Sequence of chain A:
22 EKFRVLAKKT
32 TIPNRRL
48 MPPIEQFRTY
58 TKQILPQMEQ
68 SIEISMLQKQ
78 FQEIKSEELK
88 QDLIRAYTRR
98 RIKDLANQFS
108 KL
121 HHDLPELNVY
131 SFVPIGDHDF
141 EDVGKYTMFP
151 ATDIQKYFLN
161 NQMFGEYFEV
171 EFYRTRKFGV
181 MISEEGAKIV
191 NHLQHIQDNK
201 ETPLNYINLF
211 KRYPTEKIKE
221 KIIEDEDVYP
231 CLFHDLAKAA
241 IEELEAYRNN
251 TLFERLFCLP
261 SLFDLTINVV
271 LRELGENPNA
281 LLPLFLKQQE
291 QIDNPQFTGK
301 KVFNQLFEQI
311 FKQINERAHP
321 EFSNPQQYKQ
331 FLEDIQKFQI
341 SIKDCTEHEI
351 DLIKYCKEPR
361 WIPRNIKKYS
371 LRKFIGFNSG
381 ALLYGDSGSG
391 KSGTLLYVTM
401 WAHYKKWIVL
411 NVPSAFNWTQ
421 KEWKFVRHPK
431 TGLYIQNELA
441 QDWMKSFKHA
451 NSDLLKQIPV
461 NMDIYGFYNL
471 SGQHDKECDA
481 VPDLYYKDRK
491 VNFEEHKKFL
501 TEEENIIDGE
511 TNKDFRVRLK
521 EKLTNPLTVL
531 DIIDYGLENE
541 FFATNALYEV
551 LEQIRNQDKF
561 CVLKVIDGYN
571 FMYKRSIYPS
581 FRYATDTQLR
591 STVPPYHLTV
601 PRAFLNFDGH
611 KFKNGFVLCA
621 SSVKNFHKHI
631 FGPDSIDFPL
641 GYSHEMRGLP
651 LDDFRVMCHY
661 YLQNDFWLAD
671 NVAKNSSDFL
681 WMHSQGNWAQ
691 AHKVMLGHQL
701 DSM

Sequence of chain B:
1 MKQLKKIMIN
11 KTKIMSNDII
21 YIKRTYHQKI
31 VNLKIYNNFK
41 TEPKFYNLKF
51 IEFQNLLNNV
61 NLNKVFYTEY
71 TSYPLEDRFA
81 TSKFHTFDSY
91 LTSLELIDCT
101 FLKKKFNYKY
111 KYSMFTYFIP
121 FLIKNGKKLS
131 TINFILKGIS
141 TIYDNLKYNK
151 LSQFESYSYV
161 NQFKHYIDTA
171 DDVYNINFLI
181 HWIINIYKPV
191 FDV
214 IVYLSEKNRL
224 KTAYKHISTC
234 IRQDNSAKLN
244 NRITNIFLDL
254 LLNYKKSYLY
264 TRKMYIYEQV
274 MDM

Contacts between the two chains:
Residue F132 in chain A interacts with residue F39 in chain B (closest heavy-atom distance 3.4 Å).
Residue L696 in chain A interacts with residue S140 in chain B (closest heavy-atom distance 3.7 Å).
Residue D137 in chain A contacts residue Y36 in chain B (closest heavy-atom distance 3.0 Å).
Residue A669 in chain A is in contact with residue D171 in chain B (closest heavy-atom distance 3.4 Å).
Residue K30 in chain A interacts with residue T71 in chain B (closest heavy-atom distance 3.5 Å).
Residue F149 in chain A contacts residue E42 in chain B (closest heavy-atom distance 2.9 Å).
Residue K23 in chain A interacts with residue D77 in chain B (closest heavy-atom distance 3.2 Å).
Residue V26 in chain A interacts with residue Y70 in chain B (closest heavy-atom distance 3.7 Å).
Residue Y130 in chain A contacts residue K49 in chain B (closest heavy-atom distance 3.1 Å).
Residue L124 in chain A is in contact with residue H85 in chain B (closest heavy-atom distance 3.7 Å).
Residue P134 in chain A interacts with residue F39 in chain B (closest heavy-atom distance 3.7 Å).
Residue T32 in chain A interacts with residue S72 in chain B (closest heavy-atom distance 3.4 Å).
Residue M703 in chain A contacts residue Y112 in chain B (closest heavy-atom distance 2.2 Å).
Residue F24 in chain A is in contact with residue F79 in chain B (closest heavy-atom distance 3.7 Å).
Residue D701 in chain A interacts with residue N175 in chain B (closest heavy-atom distance 2.7 Å).
Residue V133 in chain A contacts residue F39 in chain B (closest heavy-atom distance 3.7 Å).
Residue D701 in chain A contacts residue Y174 in chain B (closest heavy-atom distance 3.1 Å).
Residue N128 in chain A contacts residue Y73 in chain B (closest heavy-atom distance 3.5 Å).
Residue P125 in chain A contacts residue F79 in chain B (closest heavy-atom distance 3.6 Å).
Residue R174 in chain A interacts with residue Y148 in chain B (closest heavy-atom distance 3.1 Å).
Residue D665 in chain A interacts with residue Y148 in chain B (closest heavy-atom distance 2.3 Å).
Residue K145 in chain A interacts with residue Y73 in chain B (closest heavy-atom distance 3.2 Å).
Residue V672 in chain A is in contact with residue S89 in chain B (closest heavy-atom distance 3.3 Å).
Residue P34 in chain A is in contact with residue A80 in chain B (closest heavy-atom distance 3.6 Å).
Residue D701 in chain A contacts residue I176 in chain B (closest heavy-atom distance 3.1 Å).
Residue P134 in chain A contacts residue N38 in chain B (closest heavy-atom distance 3.6 Å).
Residue P134 in chain A contacts residue Y36 in chain B (closest heavy-atom distance 3.5 Å).
Residue D670 in chain A is in contact with residue Y174 in chain B (closest heavy-atom distance 3.0 Å).
Residue P150 in chain A interacts with residue T41 in chain B (closest heavy-atom distance 3.3 Å).
Residue L124 in chain A interacts with residue R78 in chain B (closest heavy-atom distance 3.6 Å).
Residue K177 in chain A interacts with residue F45 in chain B (closest heavy-atom distance 3.8 Å).
Residue N675 in chain A is in contact with residue H85 in chain B (closest heavy-atom distance 3.2 Å).
Residue R36 in chain A contacts residue K83 in chain B (closest heavy-atom distance 3.6 Å).
Residue Y404 in chain A interacts with residue N38 in chain B (closest heavy-atom distance 3.2 Å).
Residue N128 in chain A is in contact with residue L56 in chain B (closest heavy-atom distance 3.4 Å).
Residue L668 in chain A interacts with residue Y174 in chain B (closest heavy-atom distance 3.4 Å).
Residue D670 in chain A contacts residue N175 in chain B (closest heavy-atom distance 2.6 Å).
Residue F24 in chain A interacts with residue A80 in chain B (closest heavy-atom distance 3.7 Å).
Residue D123 in chain A contacts residue R78 in chain B (closest heavy-atom distance 3.6 Å).
Residue E126 in chain A contacts residue F79 in chain B (closest heavy-atom distance 3.4 Å).
Residue H122 in chain A contacts residue H85 in chain B (closest heavy-atom distance 3.5 Å).
Residue I135 in chain A contacts residue N38 in chain B (closest heavy-atom distance 3.1 Å).
Residue F149 in chain A interacts with residue N38 in chain B (closest heavy-atom distance 3.4 Å).
Residue S702 in chain A is in contact with residue F115 in chain B (closest heavy-atom distance 3.5 Å).
Residue V26 in chain A is in contact with residue E69 in chain B (closest heavy-atom distance 3.5 Å).
Residue H121 in chain A contacts residue H85 in chain B (closest heavy-atom distance 3.2 Å).
Residue M148 in chain A contacts residue E42 in chain B (closest heavy-atom distance 3.1 Å).
Residue F24 in chain A is in contact with residue E76 in chain B (closest heavy-atom distance 3.2 Å).
Residue K674 in chain A contacts residue D171 in chain B (closest heavy-atom distance 3.6 Å).
Residue N671 in chain A is in contact with residue D172 in chain B (closest heavy-atom distance 2.2 Å).
Residue M703 in chain A interacts with residue Y90 in chain B (closest heavy-atom distance 3.3 Å).
Residue N675 in chain A interacts with residue T86 in chain B (closest heavy-atom distance 3.6 Å).
Residue M148 in chain A interacts with residue Y46 in chain B (closest heavy-atom distance 2.9 Å).
Residue V672 in chain A is in contact with residue T86 in chain B (closest heavy-atom distance 3.5 Å).
Residue N671 in chain A contacts residue H85 in chain B (closest heavy-atom distance 3.2 Å).
Residue P150 in chain A is in contact with residue E42 in chain B (closest heavy-atom distance 3.7 Å).
Residue F132 in chain A interacts with residue F53 in chain B (closest heavy-atom distance 3.4 Å).
Residue N671 in chain A is in contact with residue S89 in chain B (closest heavy-atom distance 3.6 Å).
Residue S702 in chain A contacts residue Y112 in chain B (closest heavy-atom distance 3.2 Å).
Residue Y173 in chain A is in contact with residue N149 in chain B (closest heavy-atom distance 3.1 Å).

These two protein chains interact to form a complex.